Sequence of the second protein:
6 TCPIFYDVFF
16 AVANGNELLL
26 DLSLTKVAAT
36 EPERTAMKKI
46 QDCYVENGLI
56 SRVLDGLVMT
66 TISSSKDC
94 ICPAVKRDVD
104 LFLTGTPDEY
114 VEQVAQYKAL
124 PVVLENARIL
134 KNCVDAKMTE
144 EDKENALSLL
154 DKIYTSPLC

These two protein chains interact to form a complex.

Residue-level contacts at the interface:
Residue S93 in the first protein is in contact with residue K31 in the second protein (closest heavy-atom distance 4.7 Å).
Residue N92 in the first protein contacts residue L27 in the second protein (closest heavy-atom distance 3.6 Å).
Residue S93 in the first protein is in contact with residue L27 in the second protein (closest heavy-atom distance 4.0 Å).
Residue N92 in the first protein is in contact with residue K31 in the second protein (closest heavy-atom distance 2.7 Å).
Residue Y91 in the first protein interacts with residue K31 in the second protein (closest heavy-atom distance 3.4 Å).
Residue Y91 in the first protein interacts with residue L27 in the second protein (closest heavy-atom distance 3.2 Å).
Residue Y94 in the first protein contacts residue L27 in the second protein (closest heavy-atom distance 3.9 Å).
Residue Y94 in the first protein interacts with residue L23 in the second protein (closest heavy-atom distance 3.8 Å).
Residue W32 in the first protein is in contact with residue I9 in the second protein (closest heavy-atom distance 4.3 Å).
Residue Y94 in the first protein contacts residue L24 in the second protein (closest heavy-atom distance 3.9 Å).
Residue W32 in the first protein interacts with residue K31 in the second protein (closest heavy-atom distance 3.2 Å).

Sequence of the first protein:
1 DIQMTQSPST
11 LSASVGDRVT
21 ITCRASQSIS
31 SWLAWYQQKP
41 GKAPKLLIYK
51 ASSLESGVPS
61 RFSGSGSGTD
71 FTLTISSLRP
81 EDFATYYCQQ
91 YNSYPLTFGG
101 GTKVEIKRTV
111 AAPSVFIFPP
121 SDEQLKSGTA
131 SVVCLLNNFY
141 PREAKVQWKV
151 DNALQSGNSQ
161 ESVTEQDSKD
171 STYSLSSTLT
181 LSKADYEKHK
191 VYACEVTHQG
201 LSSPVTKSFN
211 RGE